Sequence of the second protein:
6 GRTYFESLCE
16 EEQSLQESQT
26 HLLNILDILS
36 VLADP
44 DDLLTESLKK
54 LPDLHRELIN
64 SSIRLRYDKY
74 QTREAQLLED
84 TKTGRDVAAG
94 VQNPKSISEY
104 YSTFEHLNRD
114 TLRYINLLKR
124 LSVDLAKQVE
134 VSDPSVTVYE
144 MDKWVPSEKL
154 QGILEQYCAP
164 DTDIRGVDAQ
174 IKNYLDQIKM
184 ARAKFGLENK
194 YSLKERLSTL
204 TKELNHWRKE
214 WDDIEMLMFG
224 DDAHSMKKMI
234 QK

Sequence of the first protein:
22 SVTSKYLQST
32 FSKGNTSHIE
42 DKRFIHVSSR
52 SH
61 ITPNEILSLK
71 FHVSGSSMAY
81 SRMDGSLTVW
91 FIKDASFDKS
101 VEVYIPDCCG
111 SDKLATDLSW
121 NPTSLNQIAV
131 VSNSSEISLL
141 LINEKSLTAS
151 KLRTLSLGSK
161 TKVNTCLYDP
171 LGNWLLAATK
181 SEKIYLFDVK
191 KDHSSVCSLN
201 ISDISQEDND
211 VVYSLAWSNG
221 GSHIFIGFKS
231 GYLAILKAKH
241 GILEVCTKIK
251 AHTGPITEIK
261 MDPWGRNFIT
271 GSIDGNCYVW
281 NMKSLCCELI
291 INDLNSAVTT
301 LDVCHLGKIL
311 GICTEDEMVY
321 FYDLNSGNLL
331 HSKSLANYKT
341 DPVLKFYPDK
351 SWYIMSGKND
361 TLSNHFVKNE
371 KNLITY

This data describes a binding interaction between two proteins.

Contacts between the two chains:
Residue W264 in the first protein is in contact with residue V141 in the second protein (closest heavy-atom distance 4.5 Å).
Residue L152 in the first protein interacts with residue R211 in the second protein (closest heavy-atom distance 4.7 Å).
Residue L152 in the first protein contacts residue D215 in the second protein (closest heavy-atom distance 4.4 Å).